Sequence of the second protein:
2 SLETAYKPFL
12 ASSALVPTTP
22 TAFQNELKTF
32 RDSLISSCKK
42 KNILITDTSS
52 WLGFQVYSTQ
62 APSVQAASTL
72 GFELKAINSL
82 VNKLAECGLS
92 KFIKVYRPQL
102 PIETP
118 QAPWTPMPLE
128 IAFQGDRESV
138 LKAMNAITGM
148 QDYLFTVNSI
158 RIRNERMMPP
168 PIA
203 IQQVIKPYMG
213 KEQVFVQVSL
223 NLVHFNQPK

Contacts between the two chains:
Residue N223 in the second protein interacts with residue M165 in the first protein (closest heavy-atom distance 3.5 Å).
Residue R160 in the second protein interacts with residue N155 in the first protein (closest heavy-atom distance 3.8 Å).
Residue Y210 in the second protein is in contact with residue N142 in the first protein (closest heavy-atom distance 4.7 Å).
Residue V206 in the second protein is in contact with residue N142 in the first protein (closest heavy-atom distance 4.0 Å).
Residue V225 in the second protein interacts with residue P166 in the first protein (closest heavy-atom distance 4.0 Å).
Residue S156 in the second protein contacts residue R158 in the first protein (closest heavy-atom distance 4.6 Å).
Residue A170 in the second protein is in contact with residue A6 in the first protein (closest heavy-atom distance 3.1 Å).
Residue P209 in the second protein is in contact with residue V154 in the first protein (closest heavy-atom distance 4.4 Å).
Residue R158 in the second protein is in contact with residue R158 in the first protein (closest heavy-atom distance 2.9 Å).
Residue Y210 in the second protein is in contact with residue I157 in the first protein (closest heavy-atom distance 3.5 Å).
Residue N223 in the second protein is in contact with residue M164 in the first protein (closest heavy-atom distance 4.2 Å).
Residue P168 in the second protein interacts with residue Y7 in the first protein (closest heavy-atom distance 3.7 Å).
Residue I157 in the second protein is in contact with residue I157 in the first protein (closest heavy-atom distance 3.8 Å).
Residue M164 in the second protein contacts residue W121 in the first protein (closest heavy-atom distance 4.6 Å).
Residue Y210 in the second protein is in contact with residue V154 in the first protein (closest heavy-atom distance 3.4 Å).
Residue V206 in the second protein contacts residue T145 in the first protein (closest heavy-atom distance 4.6 Å).
Residue N155 in the second protein interacts with residue R163 in the first protein (closest heavy-atom distance 4.8 Å).
Residue P166 in the second protein contacts residue Y7 in the first protein (closest heavy-atom distance 3.9 Å).
Residue V154 in the second protein interacts with residue N161 in the first protein (closest heavy-atom distance 3.5 Å).
Residue R160 in the second protein is in contact with residue S156 in the first protein (closest heavy-atom distance 4.4 Å).
Residue R158 in the second protein is in contact with residue I157 in the first protein (closest heavy-atom distance 3.4 Å).
Residue P167 in the second protein contacts residue Y7 in the first protein (closest heavy-atom distance 2.8 Å).
Residue N223 in the second protein interacts with residue P166 in the first protein (closest heavy-atom distance 4.8 Å).
Residue P167 in the second protein interacts with residue L151 in the first protein (closest heavy-atom distance 3.9 Å).
Residue I159 in the second protein interacts with residue S156 in the first protein (closest heavy-atom distance 3.1 Å).
Residue A170 in the second protein contacts residue Q148 in the first protein (closest heavy-atom distance 5.0 Å).
Residue N155 in the second protein contacts residue R160 in the first protein (closest heavy-atom distance 4.1 Å).
Residue N155 in the second protein interacts with residue N161 in the first protein (closest heavy-atom distance 3.6 Å).
Residue T153 in the second protein is in contact with residue M165 in the first protein (closest heavy-atom distance 3.2 Å).
Residue Y210 in the second protein is in contact with residue I144 in the first protein (closest heavy-atom distance 3.2 Å).
Residue I169 in the second protein is in contact with residue A6 in the first protein (closest heavy-atom distance 3.8 Å).
Residue Y210 in the second protein is in contact with residue A140 in the first protein (closest heavy-atom distance 4.3 Å).
Residue S156 in the second protein interacts with residue I159 in the first protein (closest heavy-atom distance 3.2 Å).
Residue V206 in the second protein is in contact with residue M141 in the first protein (closest heavy-atom distance 3.7 Å).
Residue I159 in the second protein is in contact with residue I157 in the first protein (closest heavy-atom distance 2.9 Å).
Residue V206 in the second protein contacts residue L138 in the first protein (closest heavy-atom distance 3.8 Å).
Residue N155 in the second protein is in contact with residue M164 in the first protein (closest heavy-atom distance 3.6 Å).
Residue Y210 in the second protein contacts residue V220 in the first protein (closest heavy-atom distance 4.2 Å).
Residue Y210 in the second protein interacts with residue T145 in the first protein (closest heavy-atom distance 3.2 Å).
Residue N155 in the second protein is in contact with residue M165 in the first protein (closest heavy-atom distance 2.8 Å).
Residue S156 in the second protein interacts with residue R160 in the first protein (closest heavy-atom distance 4.3 Å).
Residue N161 in the second protein is in contact with residue V154 in the first protein (closest heavy-atom distance 2.4 Å).
Residue Y210 in the second protein contacts residue M141 in the first protein (closest heavy-atom distance 2.9 Å).
Residue I207 in the second protein contacts residue M141 in the first protein (closest heavy-atom distance 4.5 Å).
Residue I157 in the second protein contacts residue I159 in the first protein (closest heavy-atom distance 2.9 Å).
Residue I203 in the second protein interacts with residue L138 in the first protein (closest heavy-atom distance 4.6 Å).
Residue A170 in the second protein contacts residue P9 in the first protein (closest heavy-atom distance 4.2 Å).
Residue A170 in the second protein interacts with residue F10 in the first protein (closest heavy-atom distance 3.9 Å).
Residue I157 in the second protein contacts residue R158 in the first protein (closest heavy-atom distance 3.3 Å).
Residue T153 in the second protein interacts with residue P166 in the first protein (closest heavy-atom distance 4.2 Å).
Residue P167 in the second protein interacts with residue T153 in the first protein (closest heavy-atom distance 3.6 Å).
Residue N161 in the second protein is in contact with residue N155 in the first protein (closest heavy-atom distance 3.2 Å).
Residue I169 in the second protein is in contact with residue Y7 in the first protein (closest heavy-atom distance 4.9 Å).
Residue I159 in the second protein interacts with residue N155 in the first protein (closest heavy-atom distance 4.2 Å).
Residue P209 in the second protein contacts residue T145 in the first protein (closest heavy-atom distance 3.4 Å).
Residue N155 in the second protein is in contact with residue I159 in the first protein (closest heavy-atom distance 4.2 Å).

Sequence of the first protein:
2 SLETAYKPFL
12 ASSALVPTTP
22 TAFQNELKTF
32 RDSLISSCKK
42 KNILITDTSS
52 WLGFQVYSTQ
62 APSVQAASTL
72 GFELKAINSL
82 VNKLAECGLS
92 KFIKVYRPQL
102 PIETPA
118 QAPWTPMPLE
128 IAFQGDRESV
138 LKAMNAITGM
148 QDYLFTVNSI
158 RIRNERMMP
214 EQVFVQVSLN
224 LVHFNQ

This data describes a binding interaction between two proteins.